Sequence of the second protein:
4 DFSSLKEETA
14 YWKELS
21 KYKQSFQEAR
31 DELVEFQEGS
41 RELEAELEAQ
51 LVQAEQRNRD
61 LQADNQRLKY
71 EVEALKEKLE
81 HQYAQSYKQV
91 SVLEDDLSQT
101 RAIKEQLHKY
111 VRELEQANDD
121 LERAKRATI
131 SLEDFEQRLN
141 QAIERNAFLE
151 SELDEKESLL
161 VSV

Sequence of the first protein:
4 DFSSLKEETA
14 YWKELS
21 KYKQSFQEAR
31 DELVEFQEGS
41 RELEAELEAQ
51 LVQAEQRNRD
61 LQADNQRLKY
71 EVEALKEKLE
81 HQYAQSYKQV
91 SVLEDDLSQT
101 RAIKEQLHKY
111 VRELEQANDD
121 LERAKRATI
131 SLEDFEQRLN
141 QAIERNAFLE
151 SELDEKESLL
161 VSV

These two protein chains interact to form a complex.

Residue-level contacts at the interface:
Residue E136 in the first protein interacts with residue L121 in the second protein (closest heavy-atom distance 3.5 Å).
Residue A117 in the first protein contacts residue L139 in the second protein (closest heavy-atom distance 3.7 Å).
Residue I103 in the first protein contacts residue L153 in the second protein (closest heavy-atom distance 3.5 Å).
Residue E122 in the first protein is in contact with residue E136 in the second protein (closest heavy-atom distance 2.8 Å).
Residue N140 in the first protein contacts residue N118 in the second protein (closest heavy-atom distance 2.7 Å).
Residue L114 in the first protein is in contact with residue A142 in the second protein (closest heavy-atom distance 3.7 Å).
Residue L121 in the first protein contacts residue L132 in the second protein (closest heavy-atom distance 3.5 Å).
Residue R101 in the first protein interacts with residue E157 in the second protein (closest heavy-atom distance 3.4 Å).
Residue K104 in the first protein is in contact with residue D154 in the second protein (closest heavy-atom distance 3.3 Å).
Residue L153 in the first protein contacts residue K104 in the second protein (closest heavy-atom distance 3.7 Å).
Residue E150 in the first protein contacts residue K104 in the second protein (closest heavy-atom distance 2.6 Å).
Residue L114 in the first protein is in contact with residue I143 in the second protein (closest heavy-atom distance 3.6 Å).
Residue L107 in the first protein interacts with residue E150 in the second protein (closest heavy-atom distance 3.8 Å).
Residue N118 in the first protein is in contact with residue L139 in the second protein (closest heavy-atom distance 3.3 Å).
Residue K104 in the first protein is in contact with residue E150 in the second protein (closest heavy-atom distance 2.6 Å).
Residue L114 in the first protein interacts with residue L139 in the second protein (closest heavy-atom distance 3.6 Å).
Residue L97 in the first protein interacts with residue E157 in the second protein (closest heavy-atom distance 3.8 Å).
Residue L132 in the first protein interacts with residue K125 in the second protein (closest heavy-atom distance 3.4 Å).
Residue L139 in the first protein is in contact with residue L114 in the second protein (closest heavy-atom distance 3.6 Å).
Residue E157 in the first protein interacts with residue L97 in the second protein (closest heavy-atom distance 3.8 Å).
Residue L121 in the first protein is in contact with residue F135 in the second protein (closest heavy-atom distance 3.8 Å).
Residue K104 in the first protein is in contact with residue E157 in the second protein (closest heavy-atom distance 3.8 Å).
Residue F135 in the first protein is in contact with residue L121 in the second protein (closest heavy-atom distance 3.8 Å).
Residue E157 in the first protein interacts with residue R101 in the second protein (closest heavy-atom distance 3.4 Å).
Residue A142 in the first protein interacts with residue L114 in the second protein (closest heavy-atom distance 3.7 Å).
Residue L107 in the first protein is in contact with residue L149 in the second protein (closest heavy-atom distance 3.5 Å).
Residue N118 in the first protein is in contact with residue E136 in the second protein (closest heavy-atom distance 3.5 Å).
Residue I143 in the first protein interacts with residue E115 in the second protein (closest heavy-atom distance 3.3 Å).
Residue L97 in the first protein is in contact with residue L160 in the second protein (closest heavy-atom distance 3.7 Å).
Residue L160 in the first protein contacts residue L93 in the second protein (closest heavy-atom distance 3.4 Å).
Residue L139 in the first protein is in contact with residue A117 in the second protein (closest heavy-atom distance 3.7 Å).
Residue I143 in the first protein contacts residue L114 in the second protein (closest heavy-atom distance 3.6 Å).
Residue E157 in the first protein contacts residue K104 in the second protein (closest heavy-atom distance 3.8 Å).
Residue K104 in the first protein is in contact with residue L153 in the second protein (closest heavy-atom distance 3.7 Å).
Residue L160 in the first protein is in contact with residue L97 in the second protein (closest heavy-atom distance 3.7 Å).
Residue N146 in the first protein is in contact with residue Y110 in the second protein (closest heavy-atom distance 3.7 Å).
Residue E136 in the first protein contacts residue E122 in the second protein (closest heavy-atom distance 2.8 Å).
Residue N118 in the first protein interacts with residue N140 in the second protein (closest heavy-atom distance 2.7 Å).
Residue L153 in the first protein contacts residue I103 in the second protein (closest heavy-atom distance 3.5 Å).
Residue L93 in the first protein contacts residue L160 in the second protein (closest heavy-atom distance 3.4 Å).
Residue K156 in the first protein contacts residue T100 in the second protein (closest heavy-atom distance 3.5 Å).
Residue L149 in the first protein interacts with residue L107 in the second protein (closest heavy-atom distance 3.5 Å).
Residue E115 in the first protein contacts residue I143 in the second protein (closest heavy-atom distance 3.3 Å).
Residue L153 in the first protein contacts residue T100 in the second protein (closest heavy-atom distance 3.5 Å).
Residue Y110 in the first protein is in contact with residue N146 in the second protein (closest heavy-atom distance 3.7 Å).
Residue L139 in the first protein interacts with residue L121 in the second protein (closest heavy-atom distance 3.5 Å).
Residue N146 in the first protein contacts residue L107 in the second protein (closest heavy-atom distance 3.7 Å).
Residue T100 in the first protein contacts residue K156 in the second protein (closest heavy-atom distance 3.5 Å).
Residue L107 in the first protein is in contact with residue N146 in the second protein (closest heavy-atom distance 3.7 Å).
Residue E150 in the first protein interacts with residue H108 in the second protein (closest heavy-atom distance 3.2 Å).
Residue L121 in the first protein interacts with residue L139 in the second protein (closest heavy-atom distance 3.5 Å).
Residue K125 in the first protein is in contact with residue L132 in the second protein (closest heavy-atom distance 3.4 Å).
Residue T100 in the first protein contacts residue L153 in the second protein (closest heavy-atom distance 3.5 Å).
Residue D154 in the first protein is in contact with residue K104 in the second protein (closest heavy-atom distance 3.3 Å).
Residue L132 in the first protein interacts with residue L121 in the second protein (closest heavy-atom distance 3.5 Å).
Residue L121 in the first protein interacts with residue E136 in the second protein (closest heavy-atom distance 3.5 Å).
Residue E136 in the first protein contacts residue N118 in the second protein (closest heavy-atom distance 3.5 Å).
Residue E150 in the first protein contacts residue L107 in the second protein (closest heavy-atom distance 3.8 Å).
Residue L139 in the first protein interacts with residue N118 in the second protein (closest heavy-atom distance 3.3 Å).
Residue H108 in the first protein interacts with residue E150 in the second protein (closest heavy-atom distance 3.2 Å).